These two protein chains interact to form a complex.

Residue-level contacts at the interface:
Residue R34 in chain B is in contact with residue A7 in chain A (closest heavy-atom distance 4.7 Å).
Residue A35 in chain B is in contact with residue A4 in chain A (closest heavy-atom distance 3.9 Å).
Residue I31 in chain B is in contact with residue A8 in chain A (closest heavy-atom distance 3.7 Å).
Residue I31 in chain B contacts residue A7 in chain A (closest heavy-atom distance 3.9 Å).
Residue E38 in chain B is in contact with residue A7 in chain A (closest heavy-atom distance 4.9 Å).
Residue A35 in chain B contacts residue A7 in chain A (closest heavy-atom distance 4.4 Å).
Residue I31 in chain B contacts residue A11 in chain A (closest heavy-atom distance 4.5 Å).
Residue E38 in chain B interacts with residue A3 in chain A (closest heavy-atom distance 4.8 Å).
Residue R34 in chain B interacts with residue A11 in chain A (closest heavy-atom distance 4.6 Å).
Residue I31 in chain B interacts with residue A4 in chain A (closest heavy-atom distance 3.6 Å).
Residue A35 in chain B interacts with residue A3 in chain A (closest heavy-atom distance 4.1 Å).

Sequence of chain A:
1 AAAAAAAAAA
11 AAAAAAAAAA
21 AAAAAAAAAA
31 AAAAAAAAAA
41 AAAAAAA

Sequence of chain B:
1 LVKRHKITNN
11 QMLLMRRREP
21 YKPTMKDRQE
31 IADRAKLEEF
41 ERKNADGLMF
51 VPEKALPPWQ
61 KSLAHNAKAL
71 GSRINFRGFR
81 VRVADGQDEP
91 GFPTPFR